Interface contacts:
Residue Y134 in the first protein contacts residue V809 in the second protein (closest heavy-atom distance 4.6 Å).
Residue P121 in the first protein is in contact with residue R797 in the second protein (closest heavy-atom distance 2.8 Å).
Residue K131 in the first protein is in contact with residue W812 in the second protein (closest heavy-atom distance 3.7 Å).
Residue P121 in the first protein is in contact with residue A804 in the second protein (closest heavy-atom distance 4.3 Å).
Residue N118 in the first protein is in contact with residue D800 in the second protein (closest heavy-atom distance 4.9 Å).
Residue L130 in the first protein interacts with residue W812 in the second protein (closest heavy-atom distance 4.5 Å).
Residue L122 in the first protein interacts with residue R797 in the second protein (closest heavy-atom distance 4.9 Å).
Residue L122 in the first protein contacts residue M801 in the second protein (closest heavy-atom distance 3.7 Å).
Residue P121 in the first protein is in contact with residue M801 in the second protein (closest heavy-atom distance 3.2 Å).
Residue P121 in the first protein is in contact with residue D800 in the second protein (closest heavy-atom distance 4.1 Å).
Residue L122 in the first protein contacts residue L808 in the second protein (closest heavy-atom distance 4.6 Å).
Residue Y134 in the first protein contacts residue K813 in the second protein (closest heavy-atom distance 4.7 Å).
Residue R117 in the first protein contacts residue R797 in the second protein (closest heavy-atom distance 3.8 Å).
Residue L122 in the first protein is in contact with residue A805 in the second protein (closest heavy-atom distance 4.5 Å).
Residue L122 in the first protein contacts residue A804 in the second protein (closest heavy-atom distance 4.5 Å).
Residue V127 in the first protein interacts with residue W812 in the second protein (closest heavy-atom distance 3.9 Å).
Residue Y134 in the first protein is in contact with residue W812 in the second protein (closest heavy-atom distance 3.8 Å).
Residue Y120 in the first protein is in contact with residue R797 in the second protein (closest heavy-atom distance 5.0 Å).
Residue R117 in the first protein is in contact with residue D800 in the second protein (closest heavy-atom distance 4.6 Å).

Sequence of the second protein:
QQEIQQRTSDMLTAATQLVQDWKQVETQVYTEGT

Sequence of the first protein:
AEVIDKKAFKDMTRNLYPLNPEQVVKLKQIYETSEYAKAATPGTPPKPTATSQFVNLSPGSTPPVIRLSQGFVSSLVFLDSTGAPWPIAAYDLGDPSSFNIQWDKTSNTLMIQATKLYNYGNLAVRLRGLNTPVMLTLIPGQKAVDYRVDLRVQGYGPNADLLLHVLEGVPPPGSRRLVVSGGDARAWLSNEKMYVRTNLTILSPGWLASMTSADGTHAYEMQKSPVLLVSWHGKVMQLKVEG

This data describes a binding interaction between two proteins.